This data describes a binding interaction between two proteins.

Sequence of the first protein:
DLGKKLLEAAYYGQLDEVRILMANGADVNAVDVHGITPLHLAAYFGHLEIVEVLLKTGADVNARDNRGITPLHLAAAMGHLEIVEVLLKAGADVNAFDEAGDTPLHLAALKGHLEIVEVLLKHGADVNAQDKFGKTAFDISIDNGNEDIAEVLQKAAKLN

Sequence of the second protein:
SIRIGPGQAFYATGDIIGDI

Interface contacts:
Residue R69 in the first protein interacts with residue T17 in the second protein (closest heavy-atom distance 2.8 Å).
Residue L112 in the first protein interacts with residue P10 in the second protein (closest heavy-atom distance 4.2 Å).
Residue D104 in the first protein is in contact with residue G9 in the second protein (closest heavy-atom distance 4.8 Å).
Residue D104 in the first protein is in contact with residue Q12 in the second protein (closest heavy-atom distance 4.4 Å).
Residue H36 in the first protein is in contact with residue I20 in the second protein (closest heavy-atom distance 3.5 Å).
Residue D104 in the first protein is in contact with residue G11 in the second protein (closest heavy-atom distance 2.8 Å).
Residue L43 in the first protein is in contact with residue I24 in the second protein (closest heavy-atom distance 4.1 Å).
Residue H75 in the first protein interacts with residue F14 in the second protein (closest heavy-atom distance 4.8 Å).
Residue Y13 in the first protein interacts with residue I21 in the second protein (closest heavy-atom distance 2.8 Å).
Residue F47 in the first protein is in contact with residue I21 in the second protein (closest heavy-atom distance 3.5 Å).
Residue L109 in the first protein contacts residue F14 in the second protein (closest heavy-atom distance 3.8 Å).
Residue L76 in the first protein interacts with residue T17 in the second protein (closest heavy-atom distance 4.1 Å).
Residue L43 in the first protein interacts with residue I21 in the second protein (closest heavy-atom distance 3.9 Å).
Residue I71 in the first protein is in contact with residue A13 in the second protein (closest heavy-atom distance 4.0 Å).
Residue I71 in the first protein contacts residue T17 in the second protein (closest heavy-atom distance 3.6 Å).
Residue A102 in the first protein contacts residue Q12 in the second protein (closest heavy-atom distance 3.8 Å).
Residue D133 in the first protein is in contact with residue P10 in the second protein (closest heavy-atom distance 3.6 Å).
Residue Y13 in the first protein contacts residue D23 in the second protein (closest heavy-atom distance 4.9 Å).
Residue M80 in the first protein interacts with residue F14 in the second protein (closest heavy-atom distance 4.1 Å).
Residue K113 in the first protein contacts residue F14 in the second protein (closest heavy-atom distance 4.8 Å).
Residue D104 in the first protein contacts residue P10 in the second protein (closest heavy-atom distance 3.7 Å).
Residue F135 in the first protein interacts with residue I8 in the second protein (closest heavy-atom distance 3.7 Å).
Residue F135 in the first protein contacts residue P10 in the second protein (closest heavy-atom distance 3.6 Å).
Residue A102 in the first protein is in contact with residue A13 in the second protein (closest heavy-atom distance 4.0 Å).
Residue Y13 in the first protein contacts residue G22 in the second protein (closest heavy-atom distance 4.0 Å).
Residue I38 in the first protein contacts residue I24 in the second protein (closest heavy-atom distance 4.6 Å).
Residue L76 in the first protein contacts residue F14 in the second protein (closest heavy-atom distance 3.8 Å).
Residue I142 in the first protein contacts residue P10 in the second protein (closest heavy-atom distance 4.1 Å).
Residue K113 in the first protein is in contact with residue Y15 in the second protein (closest heavy-atom distance 2.8 Å).
Residue I71 in the first protein interacts with residue F14 in the second protein (closest heavy-atom distance 3.7 Å).
Residue R69 in the first protein contacts residue A13 in the second protein (closest heavy-atom distance 4.0 Å).
Residue R69 in the first protein interacts with residue I20 in the second protein (closest heavy-atom distance 3.4 Å).
Residue D100 in the first protein is in contact with residue A13 in the second protein (closest heavy-atom distance 3.6 Å).
Residue L112 in the first protein is in contact with residue G11 in the second protein (closest heavy-atom distance 3.8 Å).
Residue I38 in the first protein interacts with residue I21 in the second protein (closest heavy-atom distance 3.9 Å).
Residue L109 in the first protein is in contact with residue G11 in the second protein (closest heavy-atom distance 4.1 Å).
Residue D34 in the first protein contacts residue I24 in the second protein (closest heavy-atom distance 4.2 Å).
Residue D100 in the first protein interacts with residue F14 in the second protein (closest heavy-atom distance 4.0 Å).
Residue Y46 in the first protein is in contact with residue I21 in the second protein (closest heavy-atom distance 3.8 Å).
Residue L112 in the first protein contacts residue Y15 in the second protein (closest heavy-atom distance 3.7 Å).
Residue K137 in the first protein interacts with residue P10 in the second protein (closest heavy-atom distance 3.9 Å).
Residue L76 in the first protein interacts with residue I21 in the second protein (closest heavy-atom distance 4.3 Å).
Residue F135 in the first protein contacts residue Q12 in the second protein (closest heavy-atom distance 3.4 Å).
Residue D67 in the first protein is in contact with residue T17 in the second protein (closest heavy-atom distance 2.6 Å).
Residue I38 in the first protein is in contact with residue I20 in the second protein (closest heavy-atom distance 3.6 Å).
Residue A79 in the first protein contacts residue F14 in the second protein (closest heavy-atom distance 3.5 Å).
Residue R69 in the first protein contacts residue A16 in the second protein (closest heavy-atom distance 3.6 Å).
Residue Y46 in the first protein interacts with residue G18 in the second protein (closest heavy-atom distance 3.8 Å).
Residue F135 in the first protein interacts with residue G9 in the second protein (closest heavy-atom distance 3.2 Å).
Residue Y14 in the first protein interacts with residue I24 in the second protein (closest heavy-atom distance 4.4 Å).
Residue Y46 in the first protein contacts residue F14 in the second protein (closest heavy-atom distance 4.0 Å).
Residue E101 in the first protein contacts residue A13 in the second protein (closest heavy-atom distance 3.8 Å).
Residue I38 in the first protein contacts residue T17 in the second protein (closest heavy-atom distance 4.5 Å).
Residue Y13 in the first protein interacts with residue I24 in the second protein (closest heavy-atom distance 3.5 Å).